These two protein chains interact to form a complex.

Sequence of chain B:
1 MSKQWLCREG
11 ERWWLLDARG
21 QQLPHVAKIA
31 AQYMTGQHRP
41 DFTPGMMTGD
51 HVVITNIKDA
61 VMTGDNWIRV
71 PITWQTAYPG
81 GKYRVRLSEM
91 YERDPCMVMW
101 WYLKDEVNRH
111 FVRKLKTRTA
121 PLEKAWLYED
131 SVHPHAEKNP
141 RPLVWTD

Interface contacts:
Residue R84 in chain B is in contact with residue A4 in chain A (closest heavy-atom distance 4.3 Å).
Residue R84 in chain B contacts residue A3 in chain A (closest heavy-atom distance 3.0 Å).
Residue G80 in chain B contacts residue A5 in chain A (closest heavy-atom distance 3.9 Å).
Residue E89 in chain B interacts with residue A2 in chain A (closest heavy-atom distance 4.5 Å).
Residue Y83 in chain B interacts with residue A4 in chain A (closest heavy-atom distance 4.1 Å).
Residue K82 in chain B contacts residue A5 in chain A (closest heavy-atom distance 2.9 Å).
Residue W74 in chain B contacts residue A3 in chain A (closest heavy-atom distance 4.9 Å).
Residue G81 in chain B contacts residue A5 in chain A (closest heavy-atom distance 4.7 Å).
Residue V85 in chain B is in contact with residue A3 in chain A (closest heavy-atom distance 4.4 Å).
Residue K82 in chain B interacts with residue A4 in chain A (closest heavy-atom distance 3.9 Å).
Residue Y83 in chain B interacts with residue A3 in chain A (closest heavy-atom distance 2.5 Å).

Sequence of chain A:
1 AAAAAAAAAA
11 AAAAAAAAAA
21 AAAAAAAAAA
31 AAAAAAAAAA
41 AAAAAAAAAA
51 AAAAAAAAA